Sequence of the first protein:
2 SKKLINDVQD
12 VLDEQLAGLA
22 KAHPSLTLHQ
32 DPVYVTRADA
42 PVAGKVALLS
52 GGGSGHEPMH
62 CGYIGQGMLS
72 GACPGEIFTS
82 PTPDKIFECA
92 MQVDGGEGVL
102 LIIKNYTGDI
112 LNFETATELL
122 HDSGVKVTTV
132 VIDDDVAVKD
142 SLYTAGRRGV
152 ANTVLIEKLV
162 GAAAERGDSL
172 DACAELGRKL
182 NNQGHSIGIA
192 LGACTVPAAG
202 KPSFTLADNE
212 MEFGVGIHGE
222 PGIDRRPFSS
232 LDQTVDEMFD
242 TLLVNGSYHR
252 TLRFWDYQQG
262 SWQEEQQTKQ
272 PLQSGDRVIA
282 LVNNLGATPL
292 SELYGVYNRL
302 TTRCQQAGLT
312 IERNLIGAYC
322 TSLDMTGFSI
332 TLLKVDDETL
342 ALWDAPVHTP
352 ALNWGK

Contacts between the two chains:
Residue N113 in the first protein is in contact with residue G78 in the second protein (closest heavy-atom distance 4.1 Å).
Residue K202 in the first protein is in contact with residue R32 in the second protein (closest heavy-atom distance 3.5 Å).
Residue T80 in the first protein interacts with residue N42 in the second protein (closest heavy-atom distance 3.5 Å).
Residue I224 in the first protein is in contact with residue Y182 in the second protein (closest heavy-atom distance 3.6 Å).
Residue A146 in the first protein contacts residue G178 in the second protein (closest heavy-atom distance 3.7 Å).
Residue Y107 in the first protein contacts residue Y182 in the second protein (closest heavy-atom distance 3.8 Å).
Residue T80 in the first protein interacts with residue G78 in the second protein (closest heavy-atom distance 3.9 Å).
Residue P203 in the first protein contacts residue R32 in the second protein (closest heavy-atom distance 4.1 Å).
Residue F79 in the first protein is in contact with residue D36 in the second protein (closest heavy-atom distance 3.1 Å).
Residue D85 in the first protein interacts with residue S75 in the second protein (closest heavy-atom distance 3.4 Å).
Residue D225 in the first protein contacts residue R186 in the second protein (closest heavy-atom distance 3.5 Å).
Residue P222 in the first protein contacts residue L183 in the second protein (closest heavy-atom distance 3.4 Å).
Residue E213 in the first protein interacts with residue R186 in the second protein (closest heavy-atom distance 2.5 Å).
Residue T83 in the first protein contacts residue G78 in the second protein (closest heavy-atom distance 3.7 Å).
Residue T145 in the first protein interacts with residue R176 in the second protein (closest heavy-atom distance 3.2 Å).
Residue G147 in the first protein interacts with residue Y182 in the second protein (closest heavy-atom distance 3.3 Å).
Residue N106 in the first protein contacts residue Y182 in the second protein (closest heavy-atom distance 3.9 Å).
Residue R226 in the first protein contacts residue R186 in the second protein (closest heavy-atom distance 3.5 Å).
Residue A200 in the first protein contacts residue R32 in the second protein (closest heavy-atom distance 3.8 Å).
Residue N113 in the first protein contacts residue G79 in the second protein (closest heavy-atom distance 2.9 Å).
Residue L112 in the first protein contacts residue P83 in the second protein (closest heavy-atom distance 3.8 Å).
Residue N113 in the first protein is in contact with residue P83 in the second protein (closest heavy-atom distance 3.5 Å).
Residue S204 in the first protein is in contact with residue R32 in the second protein (closest heavy-atom distance 3.7 Å).
Residue Y144 in the first protein interacts with residue A175 in the second protein (closest heavy-atom distance 3.9 Å).
Residue E221 in the first protein interacts with residue R179 in the second protein (closest heavy-atom distance 3.3 Å).
Residue E221 in the first protein contacts residue G35 in the second protein (closest heavy-atom distance 3.5 Å).
Residue T83 in the first protein is in contact with residue L74 in the second protein (closest heavy-atom distance 3.3 Å).
Residue S81 in the first protein contacts residue G78 in the second protein (closest heavy-atom distance 3.5 Å).
Residue A146 in the first protein interacts with residue S181 in the second protein (closest heavy-atom distance 2.9 Å).
Residue T145 in the first protein interacts with residue S181 in the second protein (closest heavy-atom distance 3.6 Å).
Residue T80 in the first protein interacts with residue G79 in the second protein (closest heavy-atom distance 3.5 Å).
Residue V139 in the first protein interacts with residue Y182 in the second protein (closest heavy-atom distance 3.8 Å).
Residue L112 in the first protein interacts with residue R121 in the second protein (closest heavy-atom distance 3.4 Å).
Residue A146 in the first protein is in contact with residue Y182 in the second protein (closest heavy-atom distance 4.1 Å).
Residue I224 in the first protein contacts residue R186 in the second protein (closest heavy-atom distance 3.8 Å).
Residue R149 in the first protein contacts residue Y182 in the second protein (closest heavy-atom distance 3.6 Å).
Residue E221 in the first protein interacts with residue Y182 in the second protein (closest heavy-atom distance 3.6 Å).
Residue A146 in the first protein is in contact with residue R176 in the second protein (closest heavy-atom distance 3.6 Å).
Residue G223 in the first protein interacts with residue R186 in the second protein (closest heavy-atom distance 3.0 Å).
Residue Y144 in the first protein is in contact with residue R176 in the second protein (closest heavy-atom distance 3.3 Å).
Residue H219 in the first protein is in contact with residue D36 in the second protein (closest heavy-atom distance 3.3 Å).
Residue T80 in the first protein interacts with residue D38 in the second protein (closest heavy-atom distance 2.8 Å).
Residue T116 in the first protein interacts with residue R121 in the second protein (closest heavy-atom distance 2.8 Å).
Residue H219 in the first protein contacts residue R179 in the second protein (closest heavy-atom distance 2.9 Å).
Residue G109 in the first protein contacts residue A80 in the second protein (closest heavy-atom distance 3.5 Å).
Residue K86 in the first protein is in contact with residue S75 in the second protein (closest heavy-atom distance 3.7 Å).
Residue T108 in the first protein is in contact with residue A80 in the second protein (closest heavy-atom distance 3.8 Å).
Residue T83 in the first protein interacts with residue S75 in the second protein (closest heavy-atom distance 3.5 Å).
Residue T80 in the first protein is in contact with residue R45 in the second protein (closest heavy-atom distance 4.0 Å).
Residue E77 in the first protein contacts residue R45 in the second protein (closest heavy-atom distance 3.6 Å).
Residue F79 in the first protein interacts with residue D38 in the second protein (closest heavy-atom distance 3.5 Å).
Residue T80 in the first protein contacts residue V77 in the second protein (closest heavy-atom distance 3.7 Å).
Residue S81 in the first protein contacts residue G79 in the second protein (closest heavy-atom distance 3.2 Å).
Residue G109 in the first protein interacts with residue G79 in the second protein (closest heavy-atom distance 3.4 Å).
Residue Y107 in the first protein is in contact with residue R179 in the second protein (closest heavy-atom distance 3.6 Å).
Residue P222 in the first protein contacts residue R186 in the second protein (closest heavy-atom distance 3.7 Å).
Residue L112 in the first protein contacts residue L84 in the second protein (closest heavy-atom distance 3.8 Å).
Residue P84 in the first protein is in contact with residue L74 in the second protein (closest heavy-atom distance 3.6 Å).
Residue T108 in the first protein contacts residue G178 in the second protein (closest heavy-atom distance 3.8 Å).
Residue T83 in the first protein contacts residue S76 in the second protein (closest heavy-atom distance 3.6 Å).

This data describes a binding interaction between two proteins.

Sequence of the second protein:
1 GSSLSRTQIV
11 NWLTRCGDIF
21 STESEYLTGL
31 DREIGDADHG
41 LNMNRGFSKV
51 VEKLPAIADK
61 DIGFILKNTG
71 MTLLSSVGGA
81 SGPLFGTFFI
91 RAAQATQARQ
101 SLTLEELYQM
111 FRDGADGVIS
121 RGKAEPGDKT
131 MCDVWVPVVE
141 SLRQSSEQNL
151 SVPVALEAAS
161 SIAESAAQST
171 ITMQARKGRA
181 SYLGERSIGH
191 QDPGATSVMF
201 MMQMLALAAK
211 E